Sequence of chain A:
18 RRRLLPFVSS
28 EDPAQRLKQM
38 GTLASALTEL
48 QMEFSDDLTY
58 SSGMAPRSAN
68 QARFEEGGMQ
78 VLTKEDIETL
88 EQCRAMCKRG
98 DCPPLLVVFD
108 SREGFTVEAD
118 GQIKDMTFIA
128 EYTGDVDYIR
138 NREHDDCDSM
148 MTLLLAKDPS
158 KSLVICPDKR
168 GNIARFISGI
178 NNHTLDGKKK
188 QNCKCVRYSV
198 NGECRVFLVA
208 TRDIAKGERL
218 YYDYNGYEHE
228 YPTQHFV

Sequence of chain B:
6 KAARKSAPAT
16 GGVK

Interface contacts:
Residue V193 in chain A is in contact with residue A12 in chain B (closest heavy-atom distance 4.0 Å).
Residue T149 in chain A interacts with residue K10 in chain B (closest heavy-atom distance 2.8 Å).
Residue K191 in chain A is in contact with residue V18 in chain B (closest heavy-atom distance 3.3 Å).
Residue E140 in chain A interacts with residue K6 in chain B (closest heavy-atom distance 3.6 Å).
Residue E225 in chain A is in contact with residue R9 in chain B (closest heavy-atom distance 3.1 Å).
Residue Y228 in chain A is in contact with residue R9 in chain B (closest heavy-atom distance 3.6 Å).
Residue R139 in chain A is in contact with residue A7 in chain B (closest heavy-atom distance 3.5 Å).
Residue M147 in chain A interacts with residue K10 in chain B (closest heavy-atom distance 2.7 Å).
Residue Y129 in chain A contacts residue K10 in chain B (closest heavy-atom distance 2.9 Å).
Residue T208 in chain A is in contact with residue V18 in chain B (closest heavy-atom distance 3.9 Å).
Residue Q77 in chain A is in contact with residue G17 in chain B (closest heavy-atom distance 2.8 Å).
Residue Y221 in chain A interacts with residue K10 in chain B (closest heavy-atom distance 3.3 Å).
Residue Y221 in chain A interacts with residue S11 in chain B (closest heavy-atom distance 2.8 Å).
Residue R172 in chain A is in contact with residue K10 in chain B (closest heavy-atom distance 3.8 Å).
Residue V193 in chain A interacts with residue P13 in chain B (closest heavy-atom distance 4.0 Å).
Residue T149 in chain A contacts residue S11 in chain B (closest heavy-atom distance 3.8 Å).
Residue E140 in chain A contacts residue A7 in chain B (closest heavy-atom distance 3.1 Å).
Residue Y228 in chain A interacts with residue K10 in chain B (closest heavy-atom distance 3.6 Å).
Residue Q77 in chain A contacts residue G16 in chain B (closest heavy-atom distance 3.4 Å).
Residue D142 in chain A contacts residue A7 in chain B (closest heavy-atom distance 3.6 Å).
Residue I136 in chain A contacts residue R9 in chain B (closest heavy-atom distance 3.4 Å).
Residue V206 in chain A interacts with residue V18 in chain B (closest heavy-atom distance 3.9 Å).
Residue E227 in chain A contacts residue R9 in chain B (closest heavy-atom distance 3.0 Å).
Residue M148 in chain A contacts residue K10 in chain B (closest heavy-atom distance 3.5 Å).
Residue V193 in chain A is in contact with residue G17 in chain B (closest heavy-atom distance 3.7 Å).
Residue R194 in chain A contacts residue A14 in chain B (closest heavy-atom distance 3.6 Å).
Residue M148 in chain A is in contact with residue S11 in chain B (closest heavy-atom distance 3.7 Å).
Residue M147 in chain A is in contact with residue A8 in chain B (closest heavy-atom distance 3.5 Å).
Residue Y224 in chain A is in contact with residue A12 in chain B (closest heavy-atom distance 3.4 Å).
Residue Y219 in chain A interacts with residue K10 in chain B (closest heavy-atom distance 3.5 Å).
Residue G75 in chain A interacts with residue T15 in chain B (closest heavy-atom distance 4.0 Å).
Residue E225 in chain A contacts residue S11 in chain B (closest heavy-atom distance 2.8 Å).
Residue V161 in chain A contacts residue R9 in chain B (closest heavy-atom distance 4.0 Å).
Residue Q77 in chain A contacts residue A14 in chain B (closest heavy-atom distance 2.8 Å).
Residue Y224 in chain A is in contact with residue P13 in chain B (closest heavy-atom distance 3.8 Å).
Residue T149 in chain A contacts residue R9 in chain B (closest heavy-atom distance 3.1 Å).
Residue K191 in chain A interacts with residue G17 in chain B (closest heavy-atom distance 3.1 Å).
Residue D145 in chain A contacts residue K10 in chain B (closest heavy-atom distance 3.8 Å).
Residue K191 in chain A is in contact with residue P13 in chain B (closest heavy-atom distance 4.0 Å).
Residue Q77 in chain A interacts with residue P13 in chain B (closest heavy-atom distance 3.9 Å).
Residue M123 in chain A is in contact with residue V18 in chain B (closest heavy-atom distance 3.7 Å).
Residue S146 in chain A contacts residue K10 in chain B (closest heavy-atom distance 2.8 Å).
Residue M76 in chain A is in contact with residue A14 in chain B (closest heavy-atom distance 3.5 Å).
Residue G223 in chain A is in contact with residue P13 in chain B (closest heavy-atom distance 3.3 Å).
Residue E72 in chain A interacts with residue A14 in chain B (closest heavy-atom distance 3.7 Å).
Residue G223 in chain A contacts residue S11 in chain B (closest heavy-atom distance 2.9 Å).
Residue Y195 in chain A is in contact with residue G17 in chain B (closest heavy-atom distance 3.4 Å).
Residue G75 in chain A contacts residue A14 in chain B (closest heavy-atom distance 3.9 Å).
Residue Y224 in chain A contacts residue S11 in chain B (closest heavy-atom distance 3.3 Å).
Residue N222 in chain A is in contact with residue S11 in chain B (closest heavy-atom distance 4.0 Å).
Residue E227 in chain A contacts residue A8 in chain B (closest heavy-atom distance 3.3 Å).
Residue C192 in chain A is in contact with residue A12 in chain B (closest heavy-atom distance 3.2 Å).
Residue M147 in chain A is in contact with residue R9 in chain B (closest heavy-atom distance 3.6 Å).
Residue P229 in chain A contacts residue A8 in chain B (closest heavy-atom distance 3.8 Å).
Residue R194 in chain A contacts residue P13 in chain B (closest heavy-atom distance 3.1 Å).
Residue Y228 in chain A interacts with residue A8 in chain B (closest heavy-atom distance 3.9 Å).
Residue R194 in chain A interacts with residue A12 in chain B (closest heavy-atom distance 3.0 Å).
Residue Q77 in chain A interacts with residue T15 in chain B (closest heavy-atom distance 3.4 Å).
Residue C192 in chain A contacts residue P13 in chain B (closest heavy-atom distance 3.5 Å).
Residue M148 in chain A is in contact with residue A12 in chain B (closest heavy-atom distance 3.4 Å).

These two protein chains interact to form a complex.